Interface contacts:
Residue E935 in chain B contacts residue Y653 in chain A (closest heavy-atom distance 3.5 Å).
Residue L892 in chain B is in contact with residue A695 in chain A (closest heavy-atom distance 3.8 Å).
Residue A899 in chain B contacts residue Y702 in chain A (closest heavy-atom distance 3.5 Å).
Residue Q890 in chain B interacts with residue Y702 in chain A (closest heavy-atom distance 3.7 Å).
Residue L933 in chain B interacts with residue D637 in chain A (closest heavy-atom distance 3.5 Å).
Residue Y896 in chain B is in contact with residue F705 in chain A (closest heavy-atom distance 4.0 Å).
Residue E935 in chain B is in contact with residue L704 in chain A (closest heavy-atom distance 3.7 Å).
Residue E935 in chain B contacts residue R656 in chain A (closest heavy-atom distance 3.2 Å).
Residue L933 in chain B is in contact with residue K700 in chain A (closest heavy-atom distance 3.9 Å).
Residue G894 in chain B interacts with residue A695 in chain A (closest heavy-atom distance 4.1 Å).
Residue S930 in chain B contacts residue Y702 in chain A (closest heavy-atom distance 3.6 Å).
Residue Y896 in chain B contacts residue L703 in chain A (closest heavy-atom distance 3.1 Å).
Residue V934 in chain B interacts with residue Y649 in chain A (closest heavy-atom distance 3.4 Å).
Residue D898 in chain B interacts with residue S707 in chain A (closest heavy-atom distance 3.4 Å).
Residue V870 in chain B is in contact with residue T691 in chain A (closest heavy-atom distance 3.4 Å).
Residue S826 in chain B contacts residue A722 in chain A (closest heavy-atom distance 3.4 Å).
Residue Y896 in chain B contacts residue S707 in chain A (closest heavy-atom distance 3.7 Å).
Residue F874 in chain B contacts residue T691 in chain A (closest heavy-atom distance 4.0 Å).
Residue M900 in chain B contacts residue Y702 in chain A (closest heavy-atom distance 3.3 Å).
Residue D893 in chain B contacts residue V694 in chain A (closest heavy-atom distance 4.1 Å).
Residue L892 in chain B interacts with residue S692 in chain A (closest heavy-atom distance 3.5 Å).
Residue S895 in chain B is in contact with residue Y702 in chain A (closest heavy-atom distance 3.0 Å).
Residue L871 in chain B is in contact with residue V718 in chain A (closest heavy-atom distance 3.7 Å).
Residue L892 in chain B contacts residue Y702 in chain A (closest heavy-atom distance 4.1 Å).
Residue Q866 in chain B is in contact with residue S692 in chain A (closest heavy-atom distance 3.2 Å).
Residue D893 in chain B interacts with residue Y702 in chain A (closest heavy-atom distance 4.1 Å).
Residue K936 in chain B contacts residue L703 in chain A (closest heavy-atom distance 3.9 Å).
Residue I891 in chain B interacts with residue Y702 in chain A (closest heavy-atom distance 3.1 Å).
Residue G894 in chain B interacts with residue F705 in chain A (closest heavy-atom distance 3.6 Å).
Residue N938 in chain B is in contact with residue Y649 in chain A (closest heavy-atom distance 4.2 Å).
Residue Y896 in chain B contacts residue Y702 in chain A (closest heavy-atom distance 3.6 Å).
Residue Q823 in chain B is in contact with residue L688 in chain A (closest heavy-atom distance 3.9 Å).
Residue V926 in chain B is in contact with residue E697 in chain A (closest heavy-atom distance 3.9 Å).
Residue G894 in chain B interacts with residue Y702 in chain A (closest heavy-atom distance 2.7 Å).
Residue S895 in chain B is in contact with residue S707 in chain A (closest heavy-atom distance 3.4 Å).
Residue D893 in chain B interacts with residue T691 in chain A (closest heavy-atom distance 3.1 Å).
Residue E935 in chain B is in contact with residue V636 in chain A (closest heavy-atom distance 3.7 Å).
Residue Q866 in chain B is in contact with residue L688 in chain A (closest heavy-atom distance 3.0 Å).
Residue A897 in chain B interacts with residue S707 in chain A (closest heavy-atom distance 3.3 Å).
Residue D893 in chain B interacts with residue A695 in chain A (closest heavy-atom distance 3.5 Å).
Residue L933 in chain B is in contact with residue L703 in chain A (closest heavy-atom distance 3.3 Å).
Residue S930 in chain B contacts residue E697 in chain A (closest heavy-atom distance 3.5 Å).
Residue Q866 in chain B interacts with residue A689 in chain A (closest heavy-atom distance 2.9 Å).
Residue Q867 in chain B contacts residue S685 in chain A (closest heavy-atom distance 3.4 Å).
Residue V870 in chain B contacts residue S692 in chain A (closest heavy-atom distance 3.7 Å).
Residue S826 in chain B contacts residue N726 in chain A (closest heavy-atom distance 3.0 Å).
Residue L929 in chain B is in contact with residue L703 in chain A (closest heavy-atom distance 3.5 Å).
Residue Q867 in chain B contacts residue A689 in chain A (closest heavy-atom distance 3.4 Å).
Residue D825 in chain B is in contact with residue A719 in chain A (closest heavy-atom distance 3.4 Å).
Residue F874 in chain B is in contact with residue L715 in chain A (closest heavy-atom distance 4.0 Å).
Residue Q867 in chain B contacts residue L688 in chain A (closest heavy-atom distance 3.5 Å).
Residue D893 in chain B is in contact with residue L711 in chain A (closest heavy-atom distance 3.3 Å).
Residue S930 in chain B is in contact with residue L703 in chain A (closest heavy-atom distance 3.1 Å).
Residue L929 in chain B interacts with residue E697 in chain A (closest heavy-atom distance 3.6 Å).
Residue L933 in chain B is in contact with residue V636 in chain A (closest heavy-atom distance 3.8 Å).
Residue Q866 in chain B is in contact with residue L693 in chain A (closest heavy-atom distance 3.2 Å).
Residue E935 in chain B interacts with residue L703 in chain A (closest heavy-atom distance 3.2 Å).
Residue L871 in chain B is in contact with residue L688 in chain A (closest heavy-atom distance 3.6 Å).
Residue L929 in chain B interacts with residue K700 in chain A (closest heavy-atom distance 3.4 Å).
Residue S895 in chain B interacts with residue F705 in chain A (closest heavy-atom distance 4.2 Å).

Sequence of chain B:
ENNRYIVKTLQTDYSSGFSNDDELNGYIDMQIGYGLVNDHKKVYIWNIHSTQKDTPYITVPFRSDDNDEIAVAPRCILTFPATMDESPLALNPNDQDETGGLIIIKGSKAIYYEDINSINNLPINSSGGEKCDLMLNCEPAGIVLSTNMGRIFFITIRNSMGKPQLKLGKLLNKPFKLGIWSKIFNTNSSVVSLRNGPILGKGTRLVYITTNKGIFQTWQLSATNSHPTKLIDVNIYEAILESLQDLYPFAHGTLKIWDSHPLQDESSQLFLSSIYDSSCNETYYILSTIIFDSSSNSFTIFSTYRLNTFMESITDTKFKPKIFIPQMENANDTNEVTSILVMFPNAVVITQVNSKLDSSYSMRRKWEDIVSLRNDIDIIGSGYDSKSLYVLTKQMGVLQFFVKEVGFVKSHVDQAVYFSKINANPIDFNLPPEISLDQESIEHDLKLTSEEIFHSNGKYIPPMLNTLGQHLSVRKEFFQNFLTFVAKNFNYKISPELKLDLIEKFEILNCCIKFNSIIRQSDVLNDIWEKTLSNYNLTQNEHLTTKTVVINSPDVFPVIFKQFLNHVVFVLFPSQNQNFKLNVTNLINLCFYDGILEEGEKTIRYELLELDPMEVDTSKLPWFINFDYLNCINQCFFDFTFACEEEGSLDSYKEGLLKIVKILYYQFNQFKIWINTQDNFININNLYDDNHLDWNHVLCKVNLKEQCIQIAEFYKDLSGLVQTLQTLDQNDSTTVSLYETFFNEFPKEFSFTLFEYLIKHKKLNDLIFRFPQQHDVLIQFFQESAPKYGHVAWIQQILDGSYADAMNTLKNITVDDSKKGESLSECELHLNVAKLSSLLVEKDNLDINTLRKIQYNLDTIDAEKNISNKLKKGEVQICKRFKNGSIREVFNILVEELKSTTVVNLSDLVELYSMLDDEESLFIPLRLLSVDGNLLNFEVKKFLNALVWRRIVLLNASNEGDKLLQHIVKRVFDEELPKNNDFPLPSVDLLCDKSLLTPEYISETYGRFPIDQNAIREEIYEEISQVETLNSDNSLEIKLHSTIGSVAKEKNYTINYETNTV

The following describes two proteins that form a bound complex.

Sequence of chain A:
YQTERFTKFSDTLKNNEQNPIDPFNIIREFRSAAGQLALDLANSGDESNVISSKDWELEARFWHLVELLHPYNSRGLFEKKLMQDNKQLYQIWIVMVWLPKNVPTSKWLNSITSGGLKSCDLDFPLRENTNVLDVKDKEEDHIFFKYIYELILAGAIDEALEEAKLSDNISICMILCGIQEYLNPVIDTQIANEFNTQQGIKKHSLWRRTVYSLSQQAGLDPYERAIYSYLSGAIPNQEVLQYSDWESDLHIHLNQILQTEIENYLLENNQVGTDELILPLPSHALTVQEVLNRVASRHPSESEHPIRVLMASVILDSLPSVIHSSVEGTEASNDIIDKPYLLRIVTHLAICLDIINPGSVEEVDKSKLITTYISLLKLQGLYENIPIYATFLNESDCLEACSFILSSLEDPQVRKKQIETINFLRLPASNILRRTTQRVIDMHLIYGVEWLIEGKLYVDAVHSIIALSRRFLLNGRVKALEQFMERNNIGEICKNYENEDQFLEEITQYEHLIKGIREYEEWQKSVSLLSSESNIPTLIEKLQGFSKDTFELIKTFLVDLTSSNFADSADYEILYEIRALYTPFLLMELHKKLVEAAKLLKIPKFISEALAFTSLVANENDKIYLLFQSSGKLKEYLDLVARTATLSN